Sequence of the second protein:
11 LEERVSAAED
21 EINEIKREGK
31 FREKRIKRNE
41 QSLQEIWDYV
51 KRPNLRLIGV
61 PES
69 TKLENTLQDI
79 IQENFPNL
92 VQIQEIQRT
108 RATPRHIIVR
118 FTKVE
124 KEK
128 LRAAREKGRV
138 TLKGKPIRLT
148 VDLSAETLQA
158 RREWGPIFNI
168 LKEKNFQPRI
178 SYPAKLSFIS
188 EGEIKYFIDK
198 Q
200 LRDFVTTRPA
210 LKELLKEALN

Sequence of the first protein:
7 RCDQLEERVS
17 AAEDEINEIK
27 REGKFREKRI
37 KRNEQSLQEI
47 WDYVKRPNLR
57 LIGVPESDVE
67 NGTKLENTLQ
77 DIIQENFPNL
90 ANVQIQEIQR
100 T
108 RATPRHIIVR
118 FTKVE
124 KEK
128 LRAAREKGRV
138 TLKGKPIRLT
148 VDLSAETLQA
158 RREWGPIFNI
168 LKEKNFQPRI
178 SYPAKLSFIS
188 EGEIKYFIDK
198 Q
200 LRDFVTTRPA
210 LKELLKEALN

The following describes two proteins that form a bound complex.

Residue-level contacts at the interface:
Residue R14 in the first protein interacts with residue E19 in the second protein (closest heavy-atom distance 2.8 Å).
Residue R14 in the first protein interacts with residue S16 in the second protein (closest heavy-atom distance 3.7 Å).
Residue E45 in the first protein interacts with residue W47 in the second protein (closest heavy-atom distance 3.9 Å).
Residue V50 in the first protein contacts residue V50 in the second protein (closest heavy-atom distance 3.9 Å).
Residue E28 in the first protein contacts residue K30 in the second protein (closest heavy-atom distance 4.0 Å).
Residue I25 in the first protein interacts with residue K26 in the second protein (closest heavy-atom distance 4.0 Å).
Residue I25 in the first protein interacts with residue I25 in the second protein (closest heavy-atom distance 3.6 Å).
Residue I36 in the first protein contacts residue I36 in the second protein (closest heavy-atom distance 3.5 Å).
Residue I46 in the first protein is in contact with residue W47 in the second protein (closest heavy-atom distance 3.6 Å).
Residue R35 in the first protein interacts with residue I36 in the second protein (closest heavy-atom distance 3.6 Å).
Residue I46 in the first protein is in contact with residue I46 in the second protein (closest heavy-atom distance 3.5 Å).
Residue E122 in the first protein is in contact with residue T69 in the second protein (closest heavy-atom distance 4.0 Å).
Residue Y49 in the first protein contacts residue N54 in the second protein (closest heavy-atom distance 2.6 Å).
Residue N39 in the first protein interacts with residue N39 in the second protein (closest heavy-atom distance 3.7 Å).
Residue A18 in the first protein interacts with residue I22 in the second protein (closest heavy-atom distance 3.6 Å).
Residue R52 in the first protein contacts residue Q98 in the second protein (closest heavy-atom distance 3.8 Å).
Residue Y49 in the first protein contacts residue V50 in the second protein (closest heavy-atom distance 3.5 Å).
Residue I25 in the first protein is in contact with residue I22 in the second protein (closest heavy-atom distance 3.9 Å).
Residue T119 in the first protein interacts with residue Q95 in the second protein (closest heavy-atom distance 4.3 Å).
Residue E21 in the first protein contacts residue I22 in the second protein (closest heavy-atom distance 3.8 Å).
Residue V15 in the first protein contacts residue V15 in the second protein (closest heavy-atom distance 4.4 Å).
Residue I46 in the first protein interacts with residue V50 in the second protein (closest heavy-atom distance 4.4 Å).
Residue Y49 in the first protein is in contact with residue I115 in the second protein (closest heavy-atom distance 4.3 Å).
Residue S42 in the first protein interacts with residue L43 in the second protein (closest heavy-atom distance 3.7 Å).
Residue R32 in the first protein is in contact with residue G29 in the second protein (closest heavy-atom distance 3.4 Å).
Residue K120 in the first protein contacts residue I94 in the second protein (closest heavy-atom distance 3.2 Å).
Residue N39 in the first protein contacts residue I36 in the second protein (closest heavy-atom distance 3.7 Å).
Residue N39 in the first protein is in contact with residue E40 in the second protein (closest heavy-atom distance 3.5 Å).
Residue R35 in the first protein interacts with residue E33 in the second protein (closest heavy-atom distance 2.9 Å).
Residue R38 in the first protein is in contact with residue E153 in the second protein (closest heavy-atom distance 3.9 Å).
Residue E122 in the first protein interacts with residue Q95 in the second protein (closest heavy-atom distance 4.7 Å).
Residue K120 in the first protein contacts residue T119 in the second protein (closest heavy-atom distance 4.5 Å).
Residue Y49 in the first protein contacts residue W47 in the second protein (closest heavy-atom distance 4.0 Å).
Residue I22 in the first protein contacts residue I22 in the second protein (closest heavy-atom distance 3.9 Å).
Residue L11 in the first protein is in contact with residue E12 in the second protein (closest heavy-atom distance 4.8 Å).
Residue Y49 in the first protein is in contact with residue K51 in the second protein (closest heavy-atom distance 4.2 Å).
Residue R38 in the first protein interacts with residue A152 in the second protein (closest heavy-atom distance 4.5 Å).
Residue Y49 in the first protein is in contact with residue R117 in the second protein (closest heavy-atom distance 2.8 Å).
Residue V121 in the first protein interacts with residue R117 in the second protein (closest heavy-atom distance 4.3 Å).
Residue I46 in the first protein is in contact with residue L43 in the second protein (closest heavy-atom distance 4.8 Å).
Residue R32 in the first protein is in contact with residue E33 in the second protein (closest heavy-atom distance 3.6 Å).
Residue Y49 in the first protein interacts with residue D149 in the second protein (closest heavy-atom distance 4.2 Å).
Residue R32 in the first protein contacts residue K30 in the second protein (closest heavy-atom distance 4.4 Å).
Residue R14 in the first protein interacts with residue E12 in the second protein (closest heavy-atom distance 4.5 Å).
Residue P53 in the first protein interacts with residue R117 in the second protein (closest heavy-atom distance 4.9 Å).
Residue E21 in the first protein is in contact with residue K26 in the second protein (closest heavy-atom distance 3.3 Å).
Residue K120 in the first protein contacts residue Q95 in the second protein (closest heavy-atom distance 3.5 Å).
Residue R52 in the first protein contacts residue E96 in the second protein (closest heavy-atom distance 3.3 Å).
Residue L43 in the first protein interacts with residue L43 in the second protein (closest heavy-atom distance 3.8 Å).
Residue E125 in the first protein interacts with residue Q98 in the second protein (closest heavy-atom distance 3.0 Å).
Residue V121 in the first protein interacts with residue Q95 in the second protein (closest heavy-atom distance 3.1 Å).
Residue S42 in the first protein contacts residue W47 in the second protein (closest heavy-atom distance 2.9 Å).
Residue R35 in the first protein is in contact with residue K37 in the second protein (closest heavy-atom distance 3.5 Å).
Residue L11 in the first protein contacts residue V15 in the second protein (closest heavy-atom distance 3.6 Å).
Residue N39 in the first protein is in contact with residue L43 in the second protein (closest heavy-atom distance 3.6 Å).
Residue V121 in the first protein interacts with residue E96 in the second protein (closest heavy-atom distance 3.8 Å).
Residue E125 in the first protein contacts residue E96 in the second protein (closest heavy-atom distance 4.6 Å).
Residue R35 in the first protein contacts residue E40 in the second protein (closest heavy-atom distance 2.8 Å).
Residue R14 in the first protein interacts with residue V15 in the second protein (closest heavy-atom distance 3.7 Å).
Residue R32 in the first protein interacts with residue I36 in the second protein (closest heavy-atom distance 3.4 Å).